Sequence of chain B:
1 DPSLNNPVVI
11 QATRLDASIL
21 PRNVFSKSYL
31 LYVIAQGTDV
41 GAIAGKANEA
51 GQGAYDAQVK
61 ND

The following describes two proteins that form a bound complex.

Residue-level contacts at the interface:
Residue A57 in chain B contacts residue A57 in chain A (closest heavy-atom distance 4.4 Å).
Residue Y32 in chain B contacts residue A12 in chain A (closest heavy-atom distance 3.3 Å).
Residue N61 in chain B contacts residue N61 in chain A (closest heavy-atom distance 2.8 Å).
Residue Y32 in chain B interacts with residue G37 in chain A (closest heavy-atom distance 4.3 Å).
Residue Y29 in chain B is in contact with residue I19 in chain A (closest heavy-atom distance 3.3 Å).
Residue I43 in chain B contacts residue N48 in chain A (closest heavy-atom distance 4.5 Å).
Residue G53 in chain B is in contact with residue L4 in chain A (closest heavy-atom distance 3.9 Å).
Residue K46 in chain B contacts residue G51 in chain A (closest heavy-atom distance 3.5 Å).
Residue G53 in chain B interacts with residue A54 in chain A (closest heavy-atom distance 4.3 Å).
Residue K46 in chain B contacts residue N48 in chain A (closest heavy-atom distance 4.1 Å).
Residue A47 in chain B contacts residue A47 in chain A (closest heavy-atom distance 4.5 Å).
Residue A50 in chain B is in contact with residue A54 in chain A (closest heavy-atom distance 4.1 Å).
Residue D39 in chain B interacts with residue Q11 in chain A (closest heavy-atom distance 3.8 Å).
Residue E49 in chain B contacts residue L4 in chain A (closest heavy-atom distance 3.6 Å).
Residue K46 in chain B is in contact with residue A47 in chain A (closest heavy-atom distance 3.5 Å).
Residue Q36 in chain B is in contact with residue Q36 in chain A (closest heavy-atom distance 4.0 Å).
Residue Q36 in chain B contacts residue L15 in chain A (closest heavy-atom distance 4.4 Å).
Residue A57 in chain B is in contact with residue Q58 in chain A (closest heavy-atom distance 3.7 Å).
Residue S28 in chain B interacts with residue I19 in chain A (closest heavy-atom distance 3.5 Å).
Residue Y32 in chain B is in contact with residue I19 in chain A (closest heavy-atom distance 4.2 Å).
Residue G53 in chain B interacts with residue Q58 in chain A (closest heavy-atom distance 3.2 Å).
Residue A35 in chain B interacts with residue Q11 in chain A (closest heavy-atom distance 3.3 Å).
Residue Y29 in chain B interacts with residue P21 in chain A (closest heavy-atom distance 3.6 Å).
Residue Y32 in chain B contacts residue R14 in chain A (closest heavy-atom distance 3.2 Å).
Residue K46 in chain B is in contact with residue S3 in chain A (closest heavy-atom distance 4.5 Å).
Residue I43 in chain B interacts with residue I10 in chain A (closest heavy-atom distance 3.6 Å).
Residue K46 in chain B contacts residue L4 in chain A (closest heavy-atom distance 4.4 Å).
Residue K46 in chain B contacts residue V8 in chain A (closest heavy-atom distance 3.6 Å).
Residue A54 in chain B contacts residue A54 in chain A (closest heavy-atom distance 4.0 Å).
Residue D39 in chain B interacts with residue V40 in chain A (closest heavy-atom distance 3.2 Å).
Residue S26 in chain B interacts with residue I19 in chain A (closest heavy-atom distance 2.8 Å).
Residue A50 in chain B is in contact with residue G51 in chain A (closest heavy-atom distance 3.9 Å).
Residue Y29 in chain B contacts residue V33 in chain A (closest heavy-atom distance 4.2 Å).
Residue Y32 in chain B interacts with residue Q11 in chain A (closest heavy-atom distance 3.0 Å).
Residue Y29 in chain B interacts with residue L20 in chain A (closest heavy-atom distance 3.6 Å).
Residue Y29 in chain B is in contact with residue L15 in chain A (closest heavy-atom distance 3.5 Å).
Residue A50 in chain B interacts with residue A47 in chain A (closest heavy-atom distance 4.5 Å).
Residue I43 in chain B interacts with residue V8 in chain A (closest heavy-atom distance 3.7 Å).
Residue F25 in chain B interacts with residue P21 in chain A (closest heavy-atom distance 3.5 Å).
Residue K46 in chain B interacts with residue N6 in chain A (closest heavy-atom distance 4.0 Å).
Residue D39 in chain B contacts residue V9 in chain A (closest heavy-atom distance 3.4 Å).
Residue A50 in chain B interacts with residue L4 in chain A (closest heavy-atom distance 3.9 Å).
Residue Y32 in chain B is in contact with residue L15 in chain A (closest heavy-atom distance 3.3 Å).
Residue A50 in chain B is in contact with residue A50 in chain A (closest heavy-atom distance 4.5 Å).
Residue I43 in chain B contacts residue I43 in chain A (closest heavy-atom distance 4.1 Å).
Residue K60 in chain B is in contact with residue N61 in chain A (closest heavy-atom distance 3.0 Å).
Residue D39 in chain B interacts with residue I10 in chain A (closest heavy-atom distance 3.1 Å).
Residue V24 in chain B contacts residue V24 in chain A (closest heavy-atom distance 3.9 Å).
Residue Y32 in chain B interacts with residue T13 in chain A (closest heavy-atom distance 3.8 Å).
Residue Q36 in chain B is in contact with residue Q11 in chain A (closest heavy-atom distance 2.5 Å).
Residue E49 in chain B interacts with residue S3 in chain A (closest heavy-atom distance 4.5 Å).
Residue V40 in chain B interacts with residue V40 in chain A (closest heavy-atom distance 4.6 Å).
Residue F25 in chain B interacts with residue F25 in chain A (closest heavy-atom distance 3.4 Å).
Residue V24 in chain B is in contact with residue P21 in chain A (closest heavy-atom distance 3.8 Å).
Residue I43 in chain B is in contact with residue A44 in chain A (closest heavy-atom distance 3.6 Å).
Residue Q36 in chain B is in contact with residue G37 in chain A (closest heavy-atom distance 4.3 Å).
Residue A42 in chain B is in contact with residue V8 in chain A (closest heavy-atom distance 4.3 Å).
Residue Y29 in chain B interacts with residue F25 in chain A (closest heavy-atom distance 3.7 Å).
Residue D56 in chain B contacts residue Q58 in chain A (closest heavy-atom distance 3.9 Å).
Residue A57 in chain B is in contact with residue N61 in chain A (closest heavy-atom distance 3.5 Å).

Sequence of chain A:
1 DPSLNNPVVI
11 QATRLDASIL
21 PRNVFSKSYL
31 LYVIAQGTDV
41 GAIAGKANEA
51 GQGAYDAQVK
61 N